Sequence of the second protein:
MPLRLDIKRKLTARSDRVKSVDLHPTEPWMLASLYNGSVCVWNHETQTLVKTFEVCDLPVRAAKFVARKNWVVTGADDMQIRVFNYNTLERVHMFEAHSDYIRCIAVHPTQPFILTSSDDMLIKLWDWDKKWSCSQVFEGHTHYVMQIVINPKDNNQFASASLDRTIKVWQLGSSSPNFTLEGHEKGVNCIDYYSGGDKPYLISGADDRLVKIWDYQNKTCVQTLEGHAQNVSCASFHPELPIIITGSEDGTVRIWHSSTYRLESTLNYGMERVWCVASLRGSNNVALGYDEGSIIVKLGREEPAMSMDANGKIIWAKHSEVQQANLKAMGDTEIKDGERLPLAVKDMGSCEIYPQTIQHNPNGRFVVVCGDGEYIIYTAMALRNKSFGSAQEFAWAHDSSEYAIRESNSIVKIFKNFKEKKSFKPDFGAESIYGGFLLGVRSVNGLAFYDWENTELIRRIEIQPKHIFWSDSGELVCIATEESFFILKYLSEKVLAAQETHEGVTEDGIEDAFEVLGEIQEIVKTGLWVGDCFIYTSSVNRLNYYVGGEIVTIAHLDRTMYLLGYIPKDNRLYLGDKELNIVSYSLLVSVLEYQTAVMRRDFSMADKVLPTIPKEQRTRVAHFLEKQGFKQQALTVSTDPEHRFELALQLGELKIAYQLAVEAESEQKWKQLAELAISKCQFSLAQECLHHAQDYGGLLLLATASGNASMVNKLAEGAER

Sequence of the first protein:
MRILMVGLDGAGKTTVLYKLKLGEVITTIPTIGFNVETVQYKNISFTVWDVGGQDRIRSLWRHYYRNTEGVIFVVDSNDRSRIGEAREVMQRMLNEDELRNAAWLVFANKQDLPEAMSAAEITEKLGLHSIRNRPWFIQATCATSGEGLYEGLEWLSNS

These two protein chains interact to form a complex.

Residue-level contacts at the interface:
Residue N178 in the second protein contacts residue E41 in the first protein (closest heavy-atom distance 3.4 Å).
Residue N178 in the second protein interacts with residue G40 in the first protein (closest heavy-atom distance 4.8 Å).